This data describes a binding interaction between two proteins.

Sequence of the second protein:
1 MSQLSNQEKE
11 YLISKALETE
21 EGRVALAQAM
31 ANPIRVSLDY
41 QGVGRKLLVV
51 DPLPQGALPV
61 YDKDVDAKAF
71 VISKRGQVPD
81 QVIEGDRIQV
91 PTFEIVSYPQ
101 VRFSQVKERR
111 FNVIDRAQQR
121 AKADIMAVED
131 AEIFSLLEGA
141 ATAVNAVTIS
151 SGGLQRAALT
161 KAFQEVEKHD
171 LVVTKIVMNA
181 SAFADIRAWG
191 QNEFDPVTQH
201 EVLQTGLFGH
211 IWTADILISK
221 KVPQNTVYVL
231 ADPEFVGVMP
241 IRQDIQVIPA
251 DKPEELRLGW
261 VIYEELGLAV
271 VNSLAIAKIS

Interface contacts:
Residue K68 in the second protein interacts with residue R125 in the first protein (closest heavy-atom distance 4.0 Å).
Residue Q55 in the second protein contacts residue Y130 in the first protein (closest heavy-atom distance 4.8 Å).
Residue P54 in the second protein interacts with residue Y130 in the first protein (closest heavy-atom distance 3.5 Å).
Residue A67 in the second protein is in contact with residue N128 in the first protein (closest heavy-atom distance 3.6 Å).
Residue K68 in the second protein contacts residue N128 in the first protein (closest heavy-atom distance 3.4 Å).
Residue L58 in the second protein is in contact with residue L115 in the first protein (closest heavy-atom distance 4.3 Å).
Residue P54 in the second protein interacts with residue E131 in the first protein (closest heavy-atom distance 4.5 Å).
Residue L58 in the second protein interacts with residue G127 in the first protein (closest heavy-atom distance 4.9 Å).
Residue L58 in the second protein contacts residue Y130 in the first protein (closest heavy-atom distance 4.9 Å).
Residue F70 in the second protein is in contact with residue Y71 in the first protein (closest heavy-atom distance 4.3 Å).
Residue K68 in the second protein interacts with residue K132 in the first protein (closest heavy-atom distance 3.8 Å).
Residue F70 in the second protein is in contact with residue E131 in the first protein (closest heavy-atom distance 3.2 Å).
Residue A67 in the second protein interacts with residue G127 in the first protein (closest heavy-atom distance 3.5 Å).
Residue A69 in the second protein contacts residue K132 in the first protein (closest heavy-atom distance 4.2 Å).
Residue D66 in the second protein interacts with residue A126 in the first protein (closest heavy-atom distance 3.3 Å).
Residue K68 in the second protein contacts residue E131 in the first protein (closest heavy-atom distance 4.6 Å).
Residue V65 in the second protein is in contact with residue T48 in the first protein (closest heavy-atom distance 4.3 Å).
Residue G56 in the second protein interacts with residue Y130 in the first protein (closest heavy-atom distance 4.7 Å).
Residue D66 in the second protein interacts with residue V117 in the first protein (closest heavy-atom distance 4.4 Å).
Residue G56 in the second protein is in contact with residue N128 in the first protein (closest heavy-atom distance 3.8 Å).
Residue I72 in the second protein is in contact with residue F72 in the first protein (closest heavy-atom distance 3.7 Å).
Residue V71 in the second protein contacts residue F72 in the first protein (closest heavy-atom distance 3.8 Å).
Residue D66 in the second protein contacts residue G127 in the first protein (closest heavy-atom distance 4.3 Å).
Residue F70 in the second protein is in contact with residue K132 in the first protein (closest heavy-atom distance 4.0 Å).
Residue S73 in the second protein contacts residue F72 in the first protein (closest heavy-atom distance 3.1 Å).
Residue V65 in the second protein interacts with residue G127 in the first protein (closest heavy-atom distance 3.5 Å).
Residue V65 in the second protein interacts with residue A126 in the first protein (closest heavy-atom distance 3.2 Å).
Residue F70 in the second protein is in contact with residue K67 in the first protein (closest heavy-atom distance 3.0 Å).
Residue V65 in the second protein contacts residue R125 in the first protein (closest heavy-atom distance 3.7 Å).
Residue F70 in the second protein is in contact with residue F70 in the first protein (closest heavy-atom distance 3.9 Å).
Residue F70 in the second protein interacts with residue F72 in the first protein (closest heavy-atom distance 3.9 Å).
Residue V60 in the second protein contacts residue G127 in the first protein (closest heavy-atom distance 3.3 Å).
Residue A67 in the second protein contacts residue A126 in the first protein (closest heavy-atom distance 4.5 Å).
Residue A57 in the second protein is in contact with residue E131 in the first protein (closest heavy-atom distance 4.0 Å).
Residue D66 in the second protein is in contact with residue R125 in the first protein (closest heavy-atom distance 4.5 Å).
Residue A57 in the second protein is in contact with residue N128 in the first protein (closest heavy-atom distance 3.8 Å).
Residue G56 in the second protein is in contact with residue E131 in the first protein (closest heavy-atom distance 3.3 Å).
Residue L58 in the second protein interacts with residue N128 in the first protein (closest heavy-atom distance 4.4 Å).
Residue K68 in the second protein contacts residue V117 in the first protein (closest heavy-atom distance 4.2 Å).
Residue A69 in the second protein is in contact with residue E131 in the first protein (closest heavy-atom distance 3.4 Å).

Sequence of the first protein:
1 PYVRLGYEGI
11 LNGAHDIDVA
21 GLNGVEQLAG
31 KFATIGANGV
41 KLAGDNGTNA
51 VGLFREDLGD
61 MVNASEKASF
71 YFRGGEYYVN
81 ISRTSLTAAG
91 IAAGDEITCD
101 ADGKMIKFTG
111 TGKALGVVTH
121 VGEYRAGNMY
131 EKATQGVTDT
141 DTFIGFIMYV